Sequence of protein 1:
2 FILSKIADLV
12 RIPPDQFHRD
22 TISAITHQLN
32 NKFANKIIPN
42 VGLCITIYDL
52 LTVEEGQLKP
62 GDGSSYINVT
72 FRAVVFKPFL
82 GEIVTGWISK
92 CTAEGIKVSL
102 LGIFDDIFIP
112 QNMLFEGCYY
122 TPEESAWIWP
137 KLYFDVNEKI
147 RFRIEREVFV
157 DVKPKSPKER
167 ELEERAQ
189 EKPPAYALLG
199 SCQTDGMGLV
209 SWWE

Sequence of protein 2:
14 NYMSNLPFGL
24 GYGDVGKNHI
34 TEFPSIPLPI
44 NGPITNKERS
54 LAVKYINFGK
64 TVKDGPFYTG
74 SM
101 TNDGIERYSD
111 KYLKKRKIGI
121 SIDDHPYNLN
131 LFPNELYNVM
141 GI

The following describes two proteins that form a bound complex.

Interface contacts:
Residue L81 in protein 1 is in contact with residue D103 in protein 2 (closest heavy-atom distance 3.7 Å).
Residue L81 in protein 1 contacts residue R107 in protein 2 (closest heavy-atom distance 3.2 Å).
Residue F80 in protein 1 interacts with residue I105 in protein 2 (closest heavy-atom distance 3.4 Å).
Residue F80 in protein 1 interacts with residue R107 in protein 2 (closest heavy-atom distance 4.0 Å).
Residue F80 in protein 1 contacts residue D103 in protein 2 (closest heavy-atom distance 3.3 Å).
Residue L81 in protein 1 is in contact with residue T101 in protein 2 (closest heavy-atom distance 3.7 Å).